Sequence of the first protein:
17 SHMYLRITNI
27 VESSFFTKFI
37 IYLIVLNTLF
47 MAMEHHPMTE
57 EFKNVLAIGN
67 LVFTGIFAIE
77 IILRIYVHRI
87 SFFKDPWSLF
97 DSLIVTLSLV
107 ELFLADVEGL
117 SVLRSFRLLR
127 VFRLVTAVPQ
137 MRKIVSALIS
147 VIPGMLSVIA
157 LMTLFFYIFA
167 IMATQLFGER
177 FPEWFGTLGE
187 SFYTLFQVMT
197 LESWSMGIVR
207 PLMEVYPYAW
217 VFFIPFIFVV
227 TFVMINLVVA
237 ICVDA

Sequence of the second protein:
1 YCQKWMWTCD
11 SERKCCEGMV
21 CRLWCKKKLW

The following describes two proteins that form a bound complex.

Residue-level contacts at the interface:
Residue L67 in the first protein contacts residue W24 in the second protein (closest heavy-atom distance 4.3 Å).
Residue F109 in the first protein contacts residue W24 in the second protein (closest heavy-atom distance 4.2 Å).
Residue R120 in the first protein is in contact with residue R22 in the second protein (closest heavy-atom distance 2.8 Å).
Residue A111 in the first protein is in contact with residue L29 in the second protein (closest heavy-atom distance 4.6 Å).
Residue A63 in the first protein contacts residue W24 in the second protein (closest heavy-atom distance 4.5 Å).
Residue F109 in the first protein contacts residue W5 in the second protein (closest heavy-atom distance 4.2 Å).
Residue E107 in the first protein interacts with residue K26 in the second protein (closest heavy-atom distance 3.4 Å).
Residue F109 in the first protein interacts with residue K26 in the second protein (closest heavy-atom distance 3.7 Å).
Residue L110 in the first protein contacts residue K27 in the second protein (closest heavy-atom distance 3.4 Å).
Residue E114 in the first protein contacts residue R22 in the second protein (closest heavy-atom distance 4.9 Å).
Residue F109 in the first protein contacts residue M6 in the second protein (closest heavy-atom distance 3.3 Å).
Residue A111 in the first protein contacts residue V20 in the second protein (closest heavy-atom distance 4.9 Å).
Residue A111 in the first protein is in contact with residue K27 in the second protein (closest heavy-atom distance 2.9 Å).
Residue F109 in the first protein contacts residue K27 in the second protein (closest heavy-atom distance 4.1 Å).
Residue N60 in the first protein contacts residue L23 in the second protein (closest heavy-atom distance 4.8 Å).
Residue A111 in the first protein is in contact with residue K28 in the second protein (closest heavy-atom distance 4.4 Å).
Residue L108 in the first protein contacts residue W24 in the second protein (closest heavy-atom distance 3.0 Å).
Residue A111 in the first protein interacts with residue K26 in the second protein (closest heavy-atom distance 3.5 Å).
Residue L110 in the first protein contacts residue K26 in the second protein (closest heavy-atom distance 3.1 Å).
Residue L108 in the first protein contacts residue K26 in the second protein (closest heavy-atom distance 3.1 Å).
Residue I64 in the first protein interacts with residue L23 in the second protein (closest heavy-atom distance 3.6 Å).
Residue D112 in the first protein contacts residue R22 in the second protein (closest heavy-atom distance 2.6 Å).
Residue D112 in the first protein contacts residue V20 in the second protein (closest heavy-atom distance 4.9 Å).